Sequence of the second protein:
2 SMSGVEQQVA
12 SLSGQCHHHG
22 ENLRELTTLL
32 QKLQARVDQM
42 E

Sequence of the first protein:
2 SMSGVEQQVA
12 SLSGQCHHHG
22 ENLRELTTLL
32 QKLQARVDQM

Residue-level contacts at the interface:
Residue L13 in the second protein interacts with residue V10 in the first protein (closest heavy-atom distance 4.6 Å).
Residue L24 in the second protein interacts with residue L24 in the first protein (closest heavy-atom distance 3.8 Å).
Residue S2 in the second protein contacts residue M3 in the first protein (closest heavy-atom distance 3.8 Å).
Residue L34 in the second protein is in contact with residue V38 in the first protein (closest heavy-atom distance 4.1 Å).
Residue L34 in the second protein interacts with residue L34 in the first protein (closest heavy-atom distance 4.4 Å).
Residue L30 in the second protein interacts with residue L31 in the first protein (closest heavy-atom distance 3.7 Å).
Residue R37 in the second protein is in contact with residue V38 in the first protein (closest heavy-atom distance 3.4 Å).
Residue L27 in the second protein interacts with residue L27 in the first protein (closest heavy-atom distance 4.4 Å).
Residue Q9 in the second protein contacts residue V10 in the first protein (closest heavy-atom distance 3.5 Å).
Residue V6 in the second protein contacts residue V6 in the first protein (closest heavy-atom distance 3.8 Å).
Residue C17 in the second protein contacts residue C17 in the first protein (closest heavy-atom distance 4.7 Å).
Residue H20 in the second protein is in contact with residue G21 in the first protein (closest heavy-atom distance 3.6 Å).
Residue V6 in the second protein contacts residue E7 in the first protein (closest heavy-atom distance 3.6 Å).
Residue M41 in the second protein contacts residue M41 in the first protein (closest heavy-atom distance 3.4 Å).
Residue H20 in the second protein contacts residue L24 in the first protein (closest heavy-atom distance 3.8 Å).
Residue Q16 in the second protein interacts with residue C17 in the first protein (closest heavy-atom distance 3.2 Å).
Residue L27 in the second protein contacts residue T28 in the first protein (closest heavy-atom distance 3.5 Å).
Residue V10 in the second protein is in contact with residue V10 in the first protein (closest heavy-atom distance 4.0 Å).
Residue L13 in the second protein is in contact with residue S14 in the first protein (closest heavy-atom distance 3.7 Å).
Residue L13 in the second protein contacts residue C17 in the first protein (closest heavy-atom distance 3.6 Å).
Residue S2 in the second protein is in contact with residue E7 in the first protein (closest heavy-atom distance 3.6 Å).
Residue L34 in the second protein is in contact with residue L31 in the first protein (closest heavy-atom distance 3.6 Å).
Residue H20 in the second protein is in contact with residue C17 in the first protein (closest heavy-atom distance 3.0 Å).
Residue L13 in the second protein interacts with residue L13 in the first protein (closest heavy-atom distance 3.8 Å).
Residue L27 in the second protein contacts residue L31 in the first protein (closest heavy-atom distance 3.7 Å).
Residue M41 in the second protein interacts with residue V38 in the first protein (closest heavy-atom distance 3.7 Å).
Residue N23 in the second protein contacts residue L24 in the first protein (closest heavy-atom distance 4.2 Å).
Residue V6 in the second protein interacts with residue M3 in the first protein (closest heavy-atom distance 4.9 Å).
Residue Q9 in the second protein is in contact with residue S14 in the first protein (closest heavy-atom distance 4.0 Å).
Residue V38 in the second protein interacts with residue V38 in the first protein (closest heavy-atom distance 3.9 Å).
Residue H20 in the second protein contacts residue H20 in the first protein (closest heavy-atom distance 3.9 Å).
Residue L27 in the second protein is in contact with residue L24 in the first protein (closest heavy-atom distance 3.8 Å).
Residue R37 in the second protein contacts residue Q35 in the first protein (closest heavy-atom distance 4.2 Å).
Residue V6 in the second protein contacts residue V10 in the first protein (closest heavy-atom distance 3.8 Å).
Residue L31 in the second protein is in contact with residue L31 in the first protein (closest heavy-atom distance 3.9 Å).
Residue L34 in the second protein is in contact with residue Q35 in the first protein (closest heavy-atom distance 3.8 Å).
Residue R37 in the second protein contacts residue D39 in the first protein (closest heavy-atom distance 2.8 Å).
Residue H20 in the second protein is in contact with residue H18 in the first protein (closest heavy-atom distance 4.8 Å).
Residue M3 in the second protein interacts with residue M3 in the first protein (closest heavy-atom distance 3.5 Å).

The following describes two proteins that form a bound complex.